Sequence of chain A:
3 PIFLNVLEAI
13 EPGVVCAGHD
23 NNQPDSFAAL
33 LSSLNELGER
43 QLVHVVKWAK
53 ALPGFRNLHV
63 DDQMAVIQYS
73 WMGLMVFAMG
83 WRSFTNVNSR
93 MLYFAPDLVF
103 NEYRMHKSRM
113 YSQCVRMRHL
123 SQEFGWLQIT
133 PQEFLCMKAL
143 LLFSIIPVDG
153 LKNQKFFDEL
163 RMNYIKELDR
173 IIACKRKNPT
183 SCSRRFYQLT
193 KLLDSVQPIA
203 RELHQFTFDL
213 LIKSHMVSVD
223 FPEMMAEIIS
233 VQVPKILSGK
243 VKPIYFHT

Sequence of chain B:
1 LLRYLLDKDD

Interface contacts:
Residue Q70 in chain A is in contact with residue L2 in chain B (closest heavy-atom distance 3.5 Å).
Residue I230 in chain A contacts residue L2 in chain B (closest heavy-atom distance 4.5 Å).
Residue M226 in chain A interacts with residue L5 in chain B (closest heavy-atom distance 3.4 Å).
Residue D63 in chain A is in contact with residue R3 in chain B (closest heavy-atom distance 3.9 Å).
Residue R58 in chain A is in contact with residue L6 in chain B (closest heavy-atom distance 4.5 Å).
Residue E225 in chain A is in contact with residue L1 in chain B (closest heavy-atom distance 4.6 Å).
Residue V48 in chain A is in contact with residue L5 in chain B (closest heavy-atom distance 3.8 Å).
Residue K49 in chain A contacts residue K8 in chain B (closest heavy-atom distance 4.2 Å).
Residue V62 in chain A is in contact with residue L6 in chain B (closest heavy-atom distance 4.6 Å).
Residue M226 in chain A is in contact with residue L1 in chain B (closest heavy-atom distance 3.9 Å).
Residue K52 in chain A is in contact with residue K8 in chain B (closest heavy-atom distance 4.2 Å).
Residue K52 in chain A is in contact with residue L5 in chain B (closest heavy-atom distance 4.0 Å).
Residue L44 in chain A is in contact with residue L2 in chain B (closest heavy-atom distance 4.4 Å).
Residue K52 in chain A interacts with residue L6 in chain B (closest heavy-atom distance 2.9 Å).
Residue V48 in chain A contacts residue L2 in chain B (closest heavy-atom distance 3.4 Å).
Residue M66 in chain A contacts residue R3 in chain B (closest heavy-atom distance 3.8 Å).
Residue K52 in chain A interacts with residue D7 in chain B (closest heavy-atom distance 4.8 Å).
Residue I69 in chain A is in contact with residue L2 in chain B (closest heavy-atom distance 4.0 Å).
Residue M66 in chain A interacts with residue L2 in chain B (closest heavy-atom distance 3.5 Å).
Residue I69 in chain A is in contact with residue L6 in chain B (closest heavy-atom distance 4.9 Å).
Residue Q65 in chain A is in contact with residue L6 in chain B (closest heavy-atom distance 3.3 Å).
Residue V48 in chain A is in contact with residue L6 in chain B (closest heavy-atom distance 3.8 Å).
Residue M66 in chain A contacts residue L6 in chain B (closest heavy-atom distance 3.3 Å).
Residue V45 in chain A interacts with residue L5 in chain B (closest heavy-atom distance 3.8 Å).
Residue M226 in chain A is in contact with residue L2 in chain B (closest heavy-atom distance 3.9 Å).
Residue V62 in chain A interacts with residue R3 in chain B (closest heavy-atom distance 3.8 Å).
Residue E229 in chain A is in contact with residue L1 in chain B (closest heavy-atom distance 4.3 Å).

The following describes two proteins that form a bound complex.